Residue-level contacts at the interface:
Residue D305 in the first protein contacts residue T155 in the second protein (closest heavy-atom distance 4.9 Å).
Residue E301 in the first protein is in contact with residue L153 in the second protein (closest heavy-atom distance 4.5 Å).
Residue D305 in the first protein interacts with residue G154 in the second protein (closest heavy-atom distance 4.4 Å).
Residue M302 in the first protein is in contact with residue L153 in the second protein (closest heavy-atom distance 4.9 Å).
Residue D305 in the first protein contacts residue L153 in the second protein (closest heavy-atom distance 3.8 Å).
Residue E301 in the first protein is in contact with residue V156 in the second protein (closest heavy-atom distance 4.3 Å).

Sequence of the first protein:
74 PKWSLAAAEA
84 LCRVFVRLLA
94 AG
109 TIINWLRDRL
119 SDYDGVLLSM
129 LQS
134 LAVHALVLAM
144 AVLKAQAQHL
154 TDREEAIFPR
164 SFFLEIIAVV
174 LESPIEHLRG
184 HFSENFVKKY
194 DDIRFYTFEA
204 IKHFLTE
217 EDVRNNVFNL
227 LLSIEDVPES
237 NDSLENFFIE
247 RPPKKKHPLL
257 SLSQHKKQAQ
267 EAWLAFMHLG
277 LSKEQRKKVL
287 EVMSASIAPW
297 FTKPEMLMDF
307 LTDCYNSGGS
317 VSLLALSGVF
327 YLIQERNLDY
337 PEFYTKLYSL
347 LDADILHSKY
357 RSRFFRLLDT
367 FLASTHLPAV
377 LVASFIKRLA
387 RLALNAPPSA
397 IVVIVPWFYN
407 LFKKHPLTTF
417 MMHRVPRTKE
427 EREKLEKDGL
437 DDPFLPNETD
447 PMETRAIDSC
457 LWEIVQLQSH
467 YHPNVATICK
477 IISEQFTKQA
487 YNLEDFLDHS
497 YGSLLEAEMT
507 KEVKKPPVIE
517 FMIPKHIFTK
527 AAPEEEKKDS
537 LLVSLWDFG

Sequence of the second protein:
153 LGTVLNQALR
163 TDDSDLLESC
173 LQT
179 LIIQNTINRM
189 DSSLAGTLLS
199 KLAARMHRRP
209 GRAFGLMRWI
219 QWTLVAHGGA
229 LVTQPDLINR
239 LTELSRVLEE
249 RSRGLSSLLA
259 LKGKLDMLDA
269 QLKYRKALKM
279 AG

The following describes two proteins that form a bound complex.